Sequence of chain B:
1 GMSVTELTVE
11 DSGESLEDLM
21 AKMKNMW

Sequence of chain A:
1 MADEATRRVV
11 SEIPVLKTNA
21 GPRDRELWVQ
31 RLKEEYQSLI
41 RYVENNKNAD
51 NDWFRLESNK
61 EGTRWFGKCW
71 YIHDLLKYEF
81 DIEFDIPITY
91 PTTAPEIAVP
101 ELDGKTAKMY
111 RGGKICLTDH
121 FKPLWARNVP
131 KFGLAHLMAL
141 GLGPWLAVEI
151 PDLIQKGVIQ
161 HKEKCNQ

Interface contacts:
Residue K33 in chain A is in contact with residue G13 in chain B (closest heavy-atom distance 5.0 Å).
Residue L16 in chain A contacts residue V9 in chain B (closest heavy-atom distance 4.0 Å).
Residue G62 in chain A interacts with residue M20 in chain B (closest heavy-atom distance 4.6 Å).
Residue P14 in chain A contacts residue T8 in chain B (closest heavy-atom distance 3.6 Å).
Residue E57 in chain A contacts residue K24 in chain B (closest heavy-atom distance 3.8 Å).
Residue Q37 in chain A interacts with residue E10 in chain B (closest heavy-atom distance 3.0 Å).
Residue V15 in chain A is in contact with residue T8 in chain B (closest heavy-atom distance 3.4 Å).
Residue L56 in chain A is in contact with residue M23 in chain B (closest heavy-atom distance 3.6 Å).
Residue V43 in chain A interacts with residue M23 in chain B (closest heavy-atom distance 4.1 Å).
Residue I40 in chain A is in contact with residue K22 in chain B (closest heavy-atom distance 3.9 Å).
Residue E34 in chain A interacts with residue V9 in chain B (closest heavy-atom distance 3.3 Å).
Residue V15 in chain A contacts residue E6 in chain B (closest heavy-atom distance 3.9 Å).
Residue K33 in chain A is in contact with residue L16 in chain B (closest heavy-atom distance 3.2 Å).
Residue K60 in chain A is in contact with residue M20 in chain B (closest heavy-atom distance 3.4 Å).
Residue Q37 in chain A is in contact with residue E14 in chain B (closest heavy-atom distance 3.2 Å).
Residue E57 in chain A interacts with residue M23 in chain B (closest heavy-atom distance 4.6 Å).
Residue R55 in chain A interacts with residue W27 in chain B (closest heavy-atom distance 3.5 Å).
Residue Q37 in chain A interacts with residue D11 in chain B (closest heavy-atom distance 3.4 Å).
Residue Y36 in chain A contacts residue L16 in chain B (closest heavy-atom distance 3.7 Å).
Residue V15 in chain A is in contact with residue L7 in chain B (closest heavy-atom distance 3.1 Å).
Residue K47 in chain A contacts residue W27 in chain B (closest heavy-atom distance 2.9 Å).
Residue K17 in chain A contacts residue V9 in chain B (closest heavy-atom distance 4.1 Å).
Residue K33 in chain A interacts with residue E14 in chain B (closest heavy-atom distance 3.4 Å).
Residue E44 in chain A contacts residue M26 in chain B (closest heavy-atom distance 3.7 Å).
Residue L32 in chain A interacts with residue L16 in chain B (closest heavy-atom distance 3.7 Å).
Residue I13 in chain A interacts with residue L7 in chain B (closest heavy-atom distance 3.5 Å).
Residue R41 in chain A contacts residue E10 in chain B (closest heavy-atom distance 3.7 Å).
Residue I40 in chain A contacts residue M26 in chain B (closest heavy-atom distance 4.2 Å).
Residue K60 in chain A contacts residue K24 in chain B (closest heavy-atom distance 3.8 Å).
Residue V15 in chain A contacts residue V9 in chain B (closest heavy-atom distance 3.0 Å).
Residue L39 in chain A contacts residue M23 in chain B (closest heavy-atom distance 3.6 Å).
Residue K17 in chain A interacts with residue L7 in chain B (closest heavy-atom distance 4.4 Å).
Residue N59 in chain A is in contact with residue M20 in chain B (closest heavy-atom distance 3.3 Å).
Residue K33 in chain A contacts residue L19 in chain B (closest heavy-atom distance 3.4 Å).
Residue P14 in chain A contacts residue L7 in chain B (closest heavy-atom distance 3.6 Å).
Residue S58 in chain A contacts residue K24 in chain B (closest heavy-atom distance 4.9 Å).
Residue K60 in chain A is in contact with residue E17 in chain B (closest heavy-atom distance 4.4 Å).
Residue K131 in chain A is in contact with residue E6 in chain B (closest heavy-atom distance 4.5 Å).
Residue Y36 in chain A interacts with residue M23 in chain B (closest heavy-atom distance 3.9 Å).
Residue Y36 in chain A contacts residue M20 in chain B (closest heavy-atom distance 3.3 Å).
Residue E44 in chain A contacts residue K22 in chain B (closest heavy-atom distance 4.7 Å).
Residue K47 in chain A is in contact with residue M26 in chain B (closest heavy-atom distance 4.9 Å).
Residue K33 in chain A contacts residue D11 in chain B (closest heavy-atom distance 3.6 Å).
Residue S38 in chain A interacts with residue V9 in chain B (closest heavy-atom distance 3.6 Å).
Residue L32 in chain A is in contact with residue M20 in chain B (closest heavy-atom distance 4.6 Å).
Residue I40 in chain A interacts with residue L19 in chain B (closest heavy-atom distance 3.3 Å).
Residue S11 in chain A contacts residue L7 in chain B (closest heavy-atom distance 3.1 Å).
Residue K17 in chain A interacts with residue T8 in chain B (closest heavy-atom distance 2.8 Å).
Residue Q37 in chain A contacts residue V9 in chain B (closest heavy-atom distance 4.5 Å).
Residue E61 in chain A contacts residue M20 in chain B (closest heavy-atom distance 4.5 Å).
Residue I40 in chain A interacts with residue M20 in chain B (closest heavy-atom distance 4.9 Å).
Residue V29 in chain A interacts with residue L16 in chain B (closest heavy-atom distance 3.2 Å).
Residue I40 in chain A is in contact with residue M23 in chain B (closest heavy-atom distance 3.7 Å).
Residue Q37 in chain A is in contact with residue L19 in chain B (closest heavy-atom distance 3.4 Å).
Residue P14 in chain A contacts residue V9 in chain B (closest heavy-atom distance 3.8 Å).
Residue E12 in chain A is in contact with residue L7 in chain B (closest heavy-atom distance 3.8 Å).
Residue Y36 in chain A is in contact with residue L19 in chain B (closest heavy-atom distance 3.8 Å).
Residue V10 in chain A contacts residue L7 in chain B (closest heavy-atom distance 3.3 Å).
Residue V43 in chain A interacts with residue M26 in chain B (closest heavy-atom distance 3.4 Å).
Residue Q37 in chain A contacts residue S12 in chain B (closest heavy-atom distance 3.9 Å).

This data describes a binding interaction between two proteins.